Sequence of the first protein:
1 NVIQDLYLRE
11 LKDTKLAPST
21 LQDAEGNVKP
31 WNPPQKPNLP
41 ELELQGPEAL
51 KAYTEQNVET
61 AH

This data describes a binding interaction between two proteins.

Sequence of the second protein:
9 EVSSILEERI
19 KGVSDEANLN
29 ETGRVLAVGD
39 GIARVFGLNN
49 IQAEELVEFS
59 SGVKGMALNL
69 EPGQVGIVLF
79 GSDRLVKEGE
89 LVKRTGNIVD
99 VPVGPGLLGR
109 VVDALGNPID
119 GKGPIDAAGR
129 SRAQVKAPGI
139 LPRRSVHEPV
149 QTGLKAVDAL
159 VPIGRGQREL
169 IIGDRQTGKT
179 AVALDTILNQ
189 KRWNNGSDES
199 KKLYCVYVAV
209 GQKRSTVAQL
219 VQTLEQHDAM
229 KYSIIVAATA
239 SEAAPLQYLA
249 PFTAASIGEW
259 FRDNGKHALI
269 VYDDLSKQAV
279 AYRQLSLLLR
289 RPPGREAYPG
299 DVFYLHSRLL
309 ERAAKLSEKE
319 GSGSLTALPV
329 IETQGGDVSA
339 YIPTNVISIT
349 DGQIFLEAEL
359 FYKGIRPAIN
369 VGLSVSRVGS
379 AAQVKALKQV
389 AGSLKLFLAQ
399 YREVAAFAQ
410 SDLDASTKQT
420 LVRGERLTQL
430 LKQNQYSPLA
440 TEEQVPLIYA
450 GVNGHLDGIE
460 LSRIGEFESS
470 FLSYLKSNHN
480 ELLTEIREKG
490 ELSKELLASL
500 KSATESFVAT

Residue-level contacts at the interface:
Residue S11 in the second protein contacts residue K15 in the first protein (closest heavy-atom distance 4.0 Å).